Interface contacts:
Residue E53 in protein 2 interacts with residue A8 in protein 1 (closest heavy-atom distance 4.8 Å).
Residue T54 in protein 2 contacts residue A8 in protein 1 (closest heavy-atom distance 4.8 Å).
Residue E59 in protein 2 contacts residue R5 in protein 1 (closest heavy-atom distance 3.0 Å).
Residue T56 in protein 2 is in contact with residue A8 in protein 1 (closest heavy-atom distance 3.3 Å).
Residue G55 in protein 2 interacts with residue A6 in protein 1 (closest heavy-atom distance 4.4 Å).
Residue V52 in protein 2 contacts residue A6 in protein 1 (closest heavy-atom distance 4.3 Å).
Residue F37 in protein 2 contacts residue A6 in protein 1 (closest heavy-atom distance 3.6 Å).
Residue Q50 in protein 2 contacts residue A6 in protein 1 (closest heavy-atom distance 3.0 Å).
Residue V52 in protein 2 is in contact with residue A8 in protein 1 (closest heavy-atom distance 2.9 Å).
Residue V52 in protein 2 is in contact with residue R7 in protein 1 (closest heavy-atom distance 4.1 Å).
Residue N174 in protein 2 contacts residue A4 in protein 1 (closest heavy-atom distance 3.6 Å).
Residue F37 in protein 2 contacts residue A4 in protein 1 (closest heavy-atom distance 3.8 Å).
Residue Y117 in protein 2 interacts with residue R5 in protein 1 (closest heavy-atom distance 3.4 Å).
Residue Q50 in protein 2 is in contact with residue R5 in protein 1 (closest heavy-atom distance 3.8 Å).
Residue G55 in protein 2 is in contact with residue R5 in protein 1 (closest heavy-atom distance 4.6 Å).
Residue D51 in protein 2 is in contact with residue A6 in protein 1 (closest heavy-atom distance 4.6 Å).
Residue F37 in protein 2 contacts residue R5 in protein 1 (closest heavy-atom distance 3.5 Å).
Residue Y117 in protein 2 contacts residue A4 in protein 1 (closest heavy-atom distance 3.5 Å).
Residue Q176 in protein 2 is in contact with residue R7 in protein 1 (closest heavy-atom distance 4.5 Å).
Residue G55 in protein 2 contacts residue A8 in protein 1 (closest heavy-atom distance 3.6 Å).

Sequence of protein 2:
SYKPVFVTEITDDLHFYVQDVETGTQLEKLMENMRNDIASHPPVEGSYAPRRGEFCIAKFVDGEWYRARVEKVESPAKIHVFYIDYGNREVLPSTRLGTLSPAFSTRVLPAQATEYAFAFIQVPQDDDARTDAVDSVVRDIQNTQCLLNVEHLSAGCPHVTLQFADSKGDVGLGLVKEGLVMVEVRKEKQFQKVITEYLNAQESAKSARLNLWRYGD

Sequence of protein 1:
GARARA

These two protein chains interact to form a complex.